Sequence of protein 2:
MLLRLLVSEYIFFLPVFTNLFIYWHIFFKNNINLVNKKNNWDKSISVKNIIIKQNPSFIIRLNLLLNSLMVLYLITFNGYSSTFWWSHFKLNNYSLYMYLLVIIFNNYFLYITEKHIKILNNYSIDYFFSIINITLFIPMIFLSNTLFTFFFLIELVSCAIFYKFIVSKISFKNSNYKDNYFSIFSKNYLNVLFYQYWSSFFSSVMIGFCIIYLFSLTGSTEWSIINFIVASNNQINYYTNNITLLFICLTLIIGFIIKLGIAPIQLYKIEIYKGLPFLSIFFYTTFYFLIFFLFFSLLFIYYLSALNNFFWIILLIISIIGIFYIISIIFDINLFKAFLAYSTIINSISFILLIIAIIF

The following describes two proteins that form a bound complex.

Interface contacts:
Residue D42 in protein 2 contacts residue T54 in protein 1 (closest heavy-atom distance 4.5 Å).
Residue N40 in protein 2 interacts with residue T54 in protein 1 (closest heavy-atom distance 4.1 Å).
Residue N40 in protein 2 interacts with residue M55 in protein 1 (closest heavy-atom distance 3.7 Å).
Residue N40 in protein 2 interacts with residue E56 in protein 1 (closest heavy-atom distance 3.5 Å).

Sequence of protein 1:
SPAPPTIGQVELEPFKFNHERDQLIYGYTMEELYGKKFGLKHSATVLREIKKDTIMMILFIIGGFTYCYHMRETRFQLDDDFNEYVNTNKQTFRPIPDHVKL